This data describes a binding interaction between two proteins.

Sequence of the first protein:
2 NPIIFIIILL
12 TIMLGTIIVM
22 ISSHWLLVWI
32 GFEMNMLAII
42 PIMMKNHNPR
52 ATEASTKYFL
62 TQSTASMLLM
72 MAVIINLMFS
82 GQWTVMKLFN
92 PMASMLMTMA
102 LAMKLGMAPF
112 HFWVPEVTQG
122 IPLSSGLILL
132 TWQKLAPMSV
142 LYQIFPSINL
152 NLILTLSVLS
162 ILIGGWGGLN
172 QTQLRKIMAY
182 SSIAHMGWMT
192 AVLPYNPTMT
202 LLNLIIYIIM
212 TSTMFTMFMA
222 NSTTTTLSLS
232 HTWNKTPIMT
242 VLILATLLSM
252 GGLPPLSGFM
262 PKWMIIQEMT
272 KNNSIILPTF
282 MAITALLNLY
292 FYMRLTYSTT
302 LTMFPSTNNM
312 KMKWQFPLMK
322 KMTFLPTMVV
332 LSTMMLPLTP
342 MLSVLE

Sequence of the second protein:
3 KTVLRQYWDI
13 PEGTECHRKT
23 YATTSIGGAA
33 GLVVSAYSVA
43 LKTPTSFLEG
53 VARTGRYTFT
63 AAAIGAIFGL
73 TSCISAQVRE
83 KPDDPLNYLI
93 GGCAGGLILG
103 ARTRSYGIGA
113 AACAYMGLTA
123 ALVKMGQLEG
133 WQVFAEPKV

Residue-level contacts at the interface:
Residue N274 in the first protein is in contact with residue Q134 in the second protein (closest heavy-atom distance 4.4 Å).
Residue T156 in the first protein contacts residue F136 in the second protein (closest heavy-atom distance 3.6 Å).
Residue V159 in the first protein is in contact with residue F136 in the second protein (closest heavy-atom distance 4.9 Å).
Residue Y196 in the first protein is in contact with residue F136 in the second protein (closest heavy-atom distance 4.5 Å).
Residue L155 in the first protein is in contact with residue V135 in the second protein (closest heavy-atom distance 4.8 Å).
Residue I276 in the first protein contacts residue Q134 in the second protein (closest heavy-atom distance 4.7 Å).
Residue N273 in the first protein interacts with residue A137 in the second protein (closest heavy-atom distance 3.9 Å).
Residue N152 in the first protein is in contact with residue F136 in the second protein (closest heavy-atom distance 3.5 Å).
Residue Y196 in the first protein interacts with residue E138 in the second protein (closest heavy-atom distance 4.4 Å).
Residue K272 in the first protein interacts with residue V141 in the second protein (closest heavy-atom distance 3.5 Å).
Residue I277 in the first protein is in contact with residue Q134 in the second protein (closest heavy-atom distance 4.0 Å).
Residue N273 in the first protein is in contact with residue P139 in the second protein (closest heavy-atom distance 3.3 Å).
Residue F113 in the first protein contacts residue L43 in the second protein (closest heavy-atom distance 4.1 Å).
Residue Y196 in the first protein contacts residue V141 in the second protein (closest heavy-atom distance 4.1 Å).
Residue L151 in the first protein contacts residue E138 in the second protein (closest heavy-atom distance 4.2 Å).
Residue N273 in the first protein contacts residue E138 in the second protein (closest heavy-atom distance 4.2 Å).
Residue L155 in the first protein interacts with residue F136 in the second protein (closest heavy-atom distance 3.5 Å).
Residue N273 in the first protein is in contact with residue K140 in the second protein (closest heavy-atom distance 2.8 Å).
Residue L155 in the first protein is in contact with residue A137 in the second protein (closest heavy-atom distance 5.0 Å).
Residue Y196 in the first protein contacts residue P139 in the second protein (closest heavy-atom distance 3.9 Å).
Residue S275 in the first protein contacts residue V135 in the second protein (closest heavy-atom distance 3.7 Å).
Residue I277 in the first protein contacts residue W133 in the second protein (closest heavy-atom distance 3.9 Å).
Residue L278 in the first protein contacts residue F136 in the second protein (closest heavy-atom distance 4.2 Å).
Residue S275 in the first protein is in contact with residue Q134 in the second protein (closest heavy-atom distance 4.5 Å).
Residue L278 in the first protein is in contact with residue V135 in the second protein (closest heavy-atom distance 3.9 Å).
Residue P195 in the first protein contacts residue P139 in the second protein (closest heavy-atom distance 3.6 Å).
Residue L151 in the first protein interacts with residue F136 in the second protein (closest heavy-atom distance 3.4 Å).
Residue L151 in the first protein is in contact with residue P139 in the second protein (closest heavy-atom distance 4.3 Å).
Residue L151 in the first protein interacts with residue A137 in the second protein (closest heavy-atom distance 3.1 Å).
Residue N273 in the first protein is in contact with residue V141 in the second protein (closest heavy-atom distance 3.1 Å).
Residue N274 in the first protein contacts residue A137 in the second protein (closest heavy-atom distance 4.2 Å).
Residue P110 in the first protein contacts residue Y39 in the second protein (closest heavy-atom distance 4.7 Å).
Residue I277 in the first protein is in contact with residue V135 in the second protein (closest heavy-atom distance 4.1 Å).
Residue Y196 in the first protein contacts residue A137 in the second protein (closest heavy-atom distance 2.9 Å).
Residue S275 in the first protein contacts residue A137 in the second protein (closest heavy-atom distance 4.0 Å).